Contacts between the two chains:
Residue Y384 in chain A is in contact with residue D34 in chain B (closest heavy-atom distance 2.8 Å).
Residue W408 in chain A interacts with residue C36 in chain B (closest heavy-atom distance 3.4 Å).
Residue N308 in chain A is in contact with residue Y33 in chain B (closest heavy-atom distance 2.5 Å).
Residue L395 in chain A is in contact with residue P39 in chain B (closest heavy-atom distance 4.2 Å).
Residue Y394 in chain A is in contact with residue D42 in chain B (closest heavy-atom distance 3.6 Å).
Residue L395 in chain A contacts residue V38 in chain B (closest heavy-atom distance 4.9 Å).
Residue V392 in chain A contacts residue V38 in chain B (closest heavy-atom distance 3.7 Å).
Residue R201 in chain A contacts residue Y35 in chain B (closest heavy-atom distance 4.6 Å).
Residue V409 in chain A interacts with residue C36 in chain B (closest heavy-atom distance 2.5 Å).
Residue L173 in chain A contacts residue Y35 in chain B (closest heavy-atom distance 4.5 Å).
Residue Y384 in chain A interacts with residue Y35 in chain B (closest heavy-atom distance 4.2 Å).
Residue E381 in chain A interacts with residue Y33 in chain B (closest heavy-atom distance 3.7 Å).
Residue Y394 in chain A contacts residue V38 in chain B (closest heavy-atom distance 4.9 Å).
Residue W408 in chain A interacts with residue R37 in chain B (closest heavy-atom distance 3.5 Å).
Residue Y394 in chain A contacts residue E41 in chain B (closest heavy-atom distance 3.2 Å).
Residue L395 in chain A interacts with residue M40 in chain B (closest heavy-atom distance 3.4 Å).
Residue R410 in chain A contacts residue Y35 in chain B (closest heavy-atom distance 3.3 Å).
Residue V409 in chain A contacts residue R37 in chain B (closest heavy-atom distance 4.9 Å).
Residue R410 in chain A contacts residue Y33 in chain B (closest heavy-atom distance 3.3 Å).
Residue P407 in chain A contacts residue V38 in chain B (closest heavy-atom distance 3.5 Å).
Residue K396 in chain A is in contact with residue E41 in chain B (closest heavy-atom distance 4.0 Å).
Residue P407 in chain A is in contact with residue C36 in chain B (closest heavy-atom distance 4.0 Å).
Residue L406 in chain A contacts residue R37 in chain B (closest heavy-atom distance 4.9 Å).
Residue R410 in chain A interacts with residue C36 in chain B (closest heavy-atom distance 4.6 Å).
Residue P383 in chain A contacts residue Y33 in chain B (closest heavy-atom distance 3.6 Å).
Residue R410 in chain A is in contact with residue D34 in chain B (closest heavy-atom distance 3.4 Å).
Residue Y403 in chain A is in contact with residue M40 in chain B (closest heavy-atom distance 4.5 Å).
Residue Y384 in chain A interacts with residue Y33 in chain B (closest heavy-atom distance 4.0 Å).
Residue V409 in chain A interacts with residue D34 in chain B (closest heavy-atom distance 4.6 Å).
Residue R393 in chain A contacts residue P39 in chain B (closest heavy-atom distance 3.4 Å).
Residue P407 in chain A interacts with residue R37 in chain B (closest heavy-atom distance 3.8 Å).
Residue Q404 in chain A contacts residue M40 in chain B (closest heavy-atom distance 3.3 Å).
Residue R393 in chain A contacts residue V38 in chain B (closest heavy-atom distance 4.3 Å).
Residue R410 in chain A contacts residue T31 in chain B (closest heavy-atom distance 4.0 Å).
Residue I397 in chain A is in contact with residue M40 in chain B (closest heavy-atom distance 3.6 Å).
Residue R393 in chain A contacts residue D42 in chain B (closest heavy-atom distance 2.9 Å).
Residue W408 in chain A contacts residue Y35 in chain B (closest heavy-atom distance 3.6 Å).
Residue Y394 in chain A contacts residue P39 in chain B (closest heavy-atom distance 3.4 Å).
Residue V409 in chain A contacts residue V38 in chain B (closest heavy-atom distance 3.7 Å).
Residue F172 in chain A contacts residue Y35 in chain B (closest heavy-atom distance 3.3 Å).
Residue I412 in chain A contacts residue Y33 in chain B (closest heavy-atom distance 4.3 Å).
Residue P407 in chain A contacts residue M40 in chain B (closest heavy-atom distance 5.0 Å).
Residue V409 in chain A is in contact with residue Y35 in chain B (closest heavy-atom distance 3.2 Å).
Residue D174 in chain A contacts residue Y35 in chain B (closest heavy-atom distance 4.3 Å).
Residue K396 in chain A contacts residue M40 in chain B (closest heavy-atom distance 3.3 Å).
Residue Y384 in chain A contacts residue C36 in chain B (closest heavy-atom distance 4.1 Å).
Residue Y394 in chain A is in contact with residue M40 in chain B (closest heavy-atom distance 3.3 Å).

These two protein chains interact to form a complex.

Sequence of chain A:
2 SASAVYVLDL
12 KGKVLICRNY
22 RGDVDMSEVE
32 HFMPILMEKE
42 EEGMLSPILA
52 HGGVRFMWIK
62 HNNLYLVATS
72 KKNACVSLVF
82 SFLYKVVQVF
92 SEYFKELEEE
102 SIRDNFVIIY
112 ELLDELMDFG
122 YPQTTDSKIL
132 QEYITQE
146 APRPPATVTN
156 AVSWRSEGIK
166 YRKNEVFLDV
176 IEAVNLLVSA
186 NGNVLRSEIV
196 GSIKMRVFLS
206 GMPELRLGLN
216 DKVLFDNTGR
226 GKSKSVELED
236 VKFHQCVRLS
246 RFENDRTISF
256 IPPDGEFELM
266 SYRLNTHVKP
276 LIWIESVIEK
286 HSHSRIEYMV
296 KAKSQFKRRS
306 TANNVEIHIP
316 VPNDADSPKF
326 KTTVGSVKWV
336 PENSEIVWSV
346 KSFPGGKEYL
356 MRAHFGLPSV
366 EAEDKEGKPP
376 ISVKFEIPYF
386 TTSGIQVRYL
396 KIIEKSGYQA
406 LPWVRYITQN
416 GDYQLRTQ

Sequence of chain B:
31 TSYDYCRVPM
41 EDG